This data describes a binding interaction between two proteins.

Sequence of protein 1:
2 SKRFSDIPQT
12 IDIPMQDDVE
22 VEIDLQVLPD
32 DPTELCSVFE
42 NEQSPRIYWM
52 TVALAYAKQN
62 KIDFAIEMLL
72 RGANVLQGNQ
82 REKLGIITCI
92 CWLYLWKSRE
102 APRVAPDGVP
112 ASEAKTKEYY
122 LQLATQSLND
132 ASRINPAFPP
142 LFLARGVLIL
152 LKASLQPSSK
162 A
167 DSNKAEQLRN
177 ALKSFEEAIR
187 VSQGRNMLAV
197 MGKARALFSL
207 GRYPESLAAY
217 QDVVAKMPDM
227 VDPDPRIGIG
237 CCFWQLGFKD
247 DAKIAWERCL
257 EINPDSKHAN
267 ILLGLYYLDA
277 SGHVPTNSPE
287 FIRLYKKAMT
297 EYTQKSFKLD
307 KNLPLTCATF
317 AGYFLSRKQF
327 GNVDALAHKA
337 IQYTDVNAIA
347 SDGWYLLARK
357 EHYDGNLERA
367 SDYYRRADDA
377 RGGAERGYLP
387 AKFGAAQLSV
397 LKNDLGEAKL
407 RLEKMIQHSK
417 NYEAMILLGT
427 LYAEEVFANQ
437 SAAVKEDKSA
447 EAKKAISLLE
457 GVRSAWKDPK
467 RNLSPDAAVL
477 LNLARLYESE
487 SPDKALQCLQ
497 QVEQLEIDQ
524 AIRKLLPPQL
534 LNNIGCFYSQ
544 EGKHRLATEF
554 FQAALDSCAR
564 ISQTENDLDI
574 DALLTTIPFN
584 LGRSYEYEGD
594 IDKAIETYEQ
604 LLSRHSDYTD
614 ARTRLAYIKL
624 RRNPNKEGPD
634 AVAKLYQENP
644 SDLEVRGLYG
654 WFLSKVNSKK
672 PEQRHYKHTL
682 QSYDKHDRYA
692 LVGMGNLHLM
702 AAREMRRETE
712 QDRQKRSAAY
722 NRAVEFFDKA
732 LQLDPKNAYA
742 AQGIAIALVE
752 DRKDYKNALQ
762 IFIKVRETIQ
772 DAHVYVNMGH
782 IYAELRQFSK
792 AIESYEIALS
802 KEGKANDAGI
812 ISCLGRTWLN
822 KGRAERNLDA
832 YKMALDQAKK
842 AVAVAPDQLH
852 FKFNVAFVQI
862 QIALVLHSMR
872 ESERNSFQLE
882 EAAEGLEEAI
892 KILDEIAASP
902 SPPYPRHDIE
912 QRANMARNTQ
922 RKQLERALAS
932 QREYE

Contacts between the two chains:
Residue I762 in protein 1 interacts with residue V44 in protein 2 (closest heavy-atom distance 3.6 Å).
Residue Q543 in protein 1 interacts with residue M26 in protein 2 (closest heavy-atom distance 3.9 Å).
Residue V725 in protein 1 interacts with residue A48 in protein 2 (closest heavy-atom distance 3.6 Å).
Residue E768 in protein 1 is in contact with residue I36 in protein 2 (closest heavy-atom distance 3.9 Å).
Residue T769 in protein 1 is in contact with residue G35 in protein 2 (closest heavy-atom distance 3.4 Å).
Residue D688 in protein 1 is in contact with residue N30 in protein 2 (closest heavy-atom distance 3.1 Å).
Residue E647 in protein 1 interacts with residue R29 in protein 2 (closest heavy-atom distance 2.8 Å).
Residue T769 in protein 1 is in contact with residue R34 in protein 2 (closest heavy-atom distance 2.9 Å).
Residue E647 in protein 1 interacts with residue D28 in protein 2 (closest heavy-atom distance 3.5 Å).
Residue R753 in protein 1 interacts with residue P50 in protein 2 (closest heavy-atom distance 3.5 Å).
Residue H608 in protein 1 is in contact with residue L16 in protein 2 (closest heavy-atom distance 3.8 Å).
Residue L646 in protein 1 contacts residue R29 in protein 2 (closest heavy-atom distance 3.1 Å).
Residue Y721 in protein 1 contacts residue F51 in protein 2 (closest heavy-atom distance 3.7 Å).
Residue P736 in protein 1 is in contact with residue F41 in protein 2 (closest heavy-atom distance 2.5 Å).
Residue Y740 in protein 1 is in contact with residue L33 in protein 2 (closest heavy-atom distance 3.3 Å).
Residue A739 in protein 1 contacts residue L33 in protein 2 (closest heavy-atom distance 2.9 Å).
Residue T579 in protein 1 contacts residue E23 in protein 2 (closest heavy-atom distance 2.7 Å).
Residue N738 in protein 1 interacts with residue L33 in protein 2 (closest heavy-atom distance 3.6 Å).
Residue Y611 in protein 1 interacts with residue Y20 in protein 2 (closest heavy-atom distance 3.5 Å).
Residue Y690 in protein 1 is in contact with residue N30 in protein 2 (closest heavy-atom distance 3.1 Å).
Residue Y690 in protein 1 is in contact with residue L33 in protein 2 (closest heavy-atom distance 3.8 Å).
Residue I770 in protein 1 is in contact with residue G35 in protein 2 (closest heavy-atom distance 3.9 Å).
Residue A742 in protein 1 is in contact with residue F41 in protein 2 (closest heavy-atom distance 3.6 Å).
Residue D688 in protein 1 contacts residue R29 in protein 2 (closest heavy-atom distance 2.7 Å).
Residue N722 in protein 1 interacts with residue F51 in protein 2 (closest heavy-atom distance 3.2 Å).
Residue Y611 in protein 1 interacts with residue E23 in protein 2 (closest heavy-atom distance 2.4 Å).
Residue A575 in protein 1 contacts residue I19 in protein 2 (closest heavy-atom distance 3.9 Å).
Residue D574 in protein 1 is in contact with residue R15 in protein 2 (closest heavy-atom distance 3.3 Å).
Residue A739 in protein 1 interacts with residue F41 in protein 2 (closest heavy-atom distance 4.0 Å).
Residue V725 in protein 1 interacts with residue F51 in protein 2 (closest heavy-atom distance 3.5 Å).
Residue R481 in protein 1 contacts residue R24 in protein 2 (closest heavy-atom distance 3.8 Å).
Residue P736 in protein 1 interacts with residue D40 in protein 2 (closest heavy-atom distance 3.5 Å).
Residue D572 in protein 1 contacts residue R15 in protein 2 (closest heavy-atom distance 2.7 Å).
Residue Y690 in protein 1 interacts with residue R29 in protein 2 (closest heavy-atom distance 3.6 Å).
Residue I745 in protein 1 contacts residue A48 in protein 2 (closest heavy-atom distance 3.7 Å).
Residue T769 in protein 1 is in contact with residue K37 in protein 2 (closest heavy-atom distance 2.9 Å).
Residue D610 in protein 1 is in contact with residue L16 in protein 2 (closest heavy-atom distance 3.0 Å).
Residue D735 in protein 1 interacts with residue R34 in protein 2 (closest heavy-atom distance 2.8 Å).
Residue T578 in protein 1 interacts with residue I19 in protein 2 (closest heavy-atom distance 3.2 Å).
Residue K737 in protein 1 contacts residue R34 in protein 2 (closest heavy-atom distance 3.3 Å).
Residue T612 in protein 1 contacts residue Y20 in protein 2 (closest heavy-atom distance 3.6 Å).
Residue Q733 in protein 1 is in contact with residue R45 in protein 2 (closest heavy-atom distance 3.3 Å).
Residue N738 in protein 1 is in contact with residue F41 in protein 2 (closest heavy-atom distance 3.7 Å).
Residue A748 in protein 1 contacts residue F51 in protein 2 (closest heavy-atom distance 3.6 Å).
Residue L732 in protein 1 contacts residue F41 in protein 2 (closest heavy-atom distance 3.0 Å).
Residue A742 in protein 1 is in contact with residue V44 in protein 2 (closest heavy-atom distance 3.9 Å).
Residue D752 in protein 1 interacts with residue F51 in protein 2 (closest heavy-atom distance 3.6 Å).
Residue N722 in protein 1 interacts with residue V52 in protein 2 (closest heavy-atom distance 3.3 Å).
Residue K737 in protein 1 interacts with residue T39 in protein 2 (closest heavy-atom distance 2.9 Å).
Residue A575 in protein 1 interacts with residue R15 in protein 2 (closest heavy-atom distance 3.5 Å).
Residue K737 in protein 1 contacts residue F41 in protein 2 (closest heavy-atom distance 3.4 Å).
Residue C539 in protein 1 is in contact with residue M26 in protein 2 (closest heavy-atom distance 3.7 Å).
Residue P736 in protein 1 interacts with residue T39 in protein 2 (closest heavy-atom distance 3.1 Å).
Residue R689 in protein 1 interacts with residue N30 in protein 2 (closest heavy-atom distance 3.1 Å).
Residue R689 in protein 1 interacts with residue R34 in protein 2 (closest heavy-atom distance 3.6 Å).
Residue E484 in protein 1 contacts residue R24 in protein 2 (closest heavy-atom distance 2.4 Å).
Residue K737 in protein 1 contacts residue P38 in protein 2 (closest heavy-atom distance 4.0 Å).
Residue H608 in protein 1 is in contact with residue I19 in protein 2 (closest heavy-atom distance 3.6 Å).
Residue I745 in protein 1 contacts residue V44 in protein 2 (closest heavy-atom distance 3.7 Å).
Residue T769 in protein 1 is in contact with residue I36 in protein 2 (closest heavy-atom distance 2.9 Å).

Sequence of protein 2:
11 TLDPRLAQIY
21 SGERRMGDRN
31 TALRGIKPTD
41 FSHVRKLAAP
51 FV